Residue-level contacts at the interface:
Residue T73 in the first protein is in contact with residue V9 in the second protein (closest heavy-atom distance 4.8 Å).
Residue E81 in the first protein interacts with residue A11 in the second protein (closest heavy-atom distance 3.0 Å).

Sequence of the second protein:
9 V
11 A

Sequence of the first protein:
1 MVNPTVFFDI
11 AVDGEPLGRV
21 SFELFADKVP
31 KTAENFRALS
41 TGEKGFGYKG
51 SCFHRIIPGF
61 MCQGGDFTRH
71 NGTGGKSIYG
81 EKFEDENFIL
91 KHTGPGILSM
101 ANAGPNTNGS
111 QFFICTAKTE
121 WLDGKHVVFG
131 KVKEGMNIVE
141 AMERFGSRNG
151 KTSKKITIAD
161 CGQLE

These two protein chains interact to form a complex.